Sequence of chain B:
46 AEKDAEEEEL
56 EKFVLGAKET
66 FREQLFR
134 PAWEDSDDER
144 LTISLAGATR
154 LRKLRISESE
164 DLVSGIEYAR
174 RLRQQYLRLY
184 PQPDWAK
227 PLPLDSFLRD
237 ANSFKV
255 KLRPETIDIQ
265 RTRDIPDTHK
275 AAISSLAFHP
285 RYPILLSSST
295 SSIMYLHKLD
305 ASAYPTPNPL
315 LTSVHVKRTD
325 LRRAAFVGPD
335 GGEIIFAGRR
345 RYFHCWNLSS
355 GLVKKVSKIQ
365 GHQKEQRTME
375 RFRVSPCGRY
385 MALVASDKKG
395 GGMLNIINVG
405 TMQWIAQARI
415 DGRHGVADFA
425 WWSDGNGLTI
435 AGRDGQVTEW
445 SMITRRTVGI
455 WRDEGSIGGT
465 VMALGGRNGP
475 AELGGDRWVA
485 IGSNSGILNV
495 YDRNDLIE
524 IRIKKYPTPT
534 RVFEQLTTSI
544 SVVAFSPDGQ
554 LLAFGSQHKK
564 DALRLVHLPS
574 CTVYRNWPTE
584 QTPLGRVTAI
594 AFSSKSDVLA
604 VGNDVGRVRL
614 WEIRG

Sequence of chain A:
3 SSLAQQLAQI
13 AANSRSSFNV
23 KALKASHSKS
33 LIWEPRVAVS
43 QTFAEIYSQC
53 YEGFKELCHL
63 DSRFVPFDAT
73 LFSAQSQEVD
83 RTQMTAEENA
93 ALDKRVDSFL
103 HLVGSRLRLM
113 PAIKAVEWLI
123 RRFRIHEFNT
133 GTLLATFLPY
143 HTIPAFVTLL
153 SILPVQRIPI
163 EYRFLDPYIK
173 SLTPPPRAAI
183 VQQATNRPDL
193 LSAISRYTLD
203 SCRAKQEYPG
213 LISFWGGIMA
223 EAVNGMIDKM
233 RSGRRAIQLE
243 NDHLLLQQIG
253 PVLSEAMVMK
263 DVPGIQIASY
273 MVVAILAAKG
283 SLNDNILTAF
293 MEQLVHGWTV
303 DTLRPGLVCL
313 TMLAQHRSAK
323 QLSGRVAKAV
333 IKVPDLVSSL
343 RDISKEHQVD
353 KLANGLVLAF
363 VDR

Contacts between the two chains:
Residue L70 in chain B contacts residue T72 in chain A (closest heavy-atom distance 4.3 Å).
Residue F66 in chain B interacts with residue T72 in chain A (closest heavy-atom distance 3.2 Å).
Residue L70 in chain B contacts residue L94 in chain A (closest heavy-atom distance 3.8 Å).
Residue G618 in chain B interacts with residue R237 in chain A (closest heavy-atom distance 3.2 Å).
Residue L70 in chain B interacts with residue A93 in chain A (closest heavy-atom distance 4.3 Å).
Residue S239 in chain B is in contact with residue H245 in chain A (closest heavy-atom distance 3.7 Å).
Residue L234 in chain B contacts residue L248 in chain A (closest heavy-atom distance 4.0 Å).
Residue Q69 in chain B is in contact with residue T72 in chain A (closest heavy-atom distance 3.3 Å).
Residue Q69 in chain B is in contact with residue A71 in chain A (closest heavy-atom distance 4.0 Å).
Residue P229 in chain B contacts residue E294 in chain A (closest heavy-atom distance 3.7 Å).
Residue L230 in chain B is in contact with residue Q295 in chain A (closest heavy-atom distance 3.2 Å).
Residue L228 in chain B is in contact with residue Q295 in chain A (closest heavy-atom distance 4.5 Å).
Residue F71 in chain B interacts with residue E90 in chain A (closest heavy-atom distance 4.0 Å).
Residue K241 in chain B interacts with residue H245 in chain A (closest heavy-atom distance 3.4 Å).
Residue R257 in chain B is in contact with residue G235 in chain A (closest heavy-atom distance 3.7 Å).
Residue K255 in chain B contacts residue S320 in chain A (closest heavy-atom distance 3.8 Å).
Residue L234 in chain B is in contact with residue P253 in chain A (closest heavy-atom distance 4.0 Å).
Residue F240 in chain B interacts with residue Q249 in chain A (closest heavy-atom distance 3.3 Å).
Residue L234 in chain B interacts with residue G252 in chain A (closest heavy-atom distance 3.8 Å).
Residue A62 in chain B interacts with residue Q77 in chain A (closest heavy-atom distance 3.0 Å).
Residue N579 in chain B interacts with residue S234 in chain A (closest heavy-atom distance 3.3 Å).
Residue F66 in chain B contacts residue V81 in chain A (closest heavy-atom distance 3.5 Å).
Residue T260 in chain B is in contact with residue S234 in chain A (closest heavy-atom distance 3.7 Å).
Residue L230 in chain B is in contact with residue A291 in chain A (closest heavy-atom distance 4.4 Å).
Residue G61 in chain B interacts with residue Q77 in chain A (closest heavy-atom distance 3.8 Å).
Residue N579 in chain B interacts with residue G235 in chain A (closest heavy-atom distance 4.5 Å).
Residue R617 in chain B contacts residue R237 in chain A (closest heavy-atom distance 3.2 Å).
Residue R72 in chain B is in contact with residue R97 in chain A (closest heavy-atom distance 3.4 Å).
Residue P229 in chain B is in contact with residue Q295 in chain A (closest heavy-atom distance 3.9 Å).
Residue F71 in chain B is in contact with residue A93 in chain A (closest heavy-atom distance 4.1 Å).
Residue K63 in chain B contacts residue Q77 in chain A (closest heavy-atom distance 4.1 Å).
Residue R257 in chain B interacts with residue Q240 in chain A (closest heavy-atom distance 2.5 Å).
Residue L70 in chain B contacts residue M86 in chain A (closest heavy-atom distance 4.2 Å).
Residue F233 in chain B interacts with residue A291 in chain A (closest heavy-atom distance 4.1 Å).
Residue P229 in chain B interacts with residue A291 in chain A (closest heavy-atom distance 4.2 Å).
Residue R67 in chain B interacts with residue E90 in chain A (closest heavy-atom distance 2.3 Å).
Residue D262 in chain B is in contact with residue R237 in chain A (closest heavy-atom distance 3.7 Å).
Residue T260 in chain B contacts residue G235 in chain A (closest heavy-atom distance 3.5 Å).
Residue F66 in chain B is in contact with residue S78 in chain A (closest heavy-atom distance 3.9 Å).
Residue Q69 in chain B contacts residue R97 in chain A (closest heavy-atom distance 3.4 Å).
Residue V242 in chain B contacts residue L241 in chain A (closest heavy-atom distance 4.2 Å).
Residue L230 in chain B contacts residue F292 in chain A (closest heavy-atom distance 3.6 Å).
Residue F71 in chain B contacts residue E89 in chain A (closest heavy-atom distance 4.4 Å).
Residue F233 in chain B is in contact with residue N287 in chain A (closest heavy-atom distance 4.3 Å).
Residue L228 in chain B contacts residue V260 in chain A (closest heavy-atom distance 3.8 Å).
Residue R257 in chain B is in contact with residue S283 in chain A (closest heavy-atom distance 3.8 Å).
Residue F233 in chain B contacts residue L248 in chain A (closest heavy-atom distance 4.3 Å).
Residue L228 in chain B is in contact with residue H298 in chain A (closest heavy-atom distance 3.5 Å).
Residue T260 in chain B is in contact with residue R233 in chain A (closest heavy-atom distance 3.4 Å).
Residue P229 in chain B is in contact with residue R327 in chain A (closest heavy-atom distance 3.7 Å).
Residue F233 in chain B interacts with residue I288 in chain A (closest heavy-atom distance 3.5 Å).
Residue D262 in chain B interacts with residue G235 in chain A (closest heavy-atom distance 3.3 Å).
Residue F240 in chain B contacts residue H245 in chain A (closest heavy-atom distance 3.2 Å).
Residue R67 in chain B contacts residue E89 in chain A (closest heavy-atom distance 3.8 Å).
Residue L70 in chain B interacts with residue R97 in chain A (closest heavy-atom distance 3.6 Å).
Residue L230 in chain B contacts residue S256 in chain A (closest heavy-atom distance 3.9 Å).
Residue E259 in chain B is in contact with residue R233 in chain A (closest heavy-atom distance 3.3 Å).
Residue F66 in chain B interacts with residue Q77 in chain A (closest heavy-atom distance 4.1 Å).
Residue L230 in chain B is in contact with residue G252 in chain A (closest heavy-atom distance 3.7 Å).
Residue I261 in chain B is in contact with residue G235 in chain A (closest heavy-atom distance 3.8 Å).

The following describes two proteins that form a bound complex.